Residue-level contacts at the interface:
Residue R878 in protein 2 interacts with residue V83 in protein 1 (closest heavy-atom distance 3.6 Å).
Residue E248 in protein 2 interacts with residue R125 in protein 1 (closest heavy-atom distance 4.1 Å).
Residue Q186 in protein 2 contacts residue R124 in protein 1 (closest heavy-atom distance 3.4 Å).
Residue E580 in protein 2 interacts with residue F189 in protein 1 (closest heavy-atom distance 3.9 Å).
Residue S226 in protein 2 contacts residue R125 in protein 1 (closest heavy-atom distance 3.3 Å).
Residue I1017 in protein 2 is in contact with residue M43 in protein 1 (closest heavy-atom distance 3.5 Å).
Residue F896 in protein 2 interacts with residue K68 in protein 1 (closest heavy-atom distance 2.8 Å).
Residue F896 in protein 2 is in contact with residue N67 in protein 1 (closest heavy-atom distance 3.3 Å).
Residue R247 in protein 2 interacts with residue R126 in protein 1 (closest heavy-atom distance 3.9 Å).
Residue R247 in protein 2 contacts residue S115 in protein 1 (closest heavy-atom distance 2.8 Å).
Residue N897 in protein 2 contacts residue N67 in protein 1 (closest heavy-atom distance 4.0 Å).
Residue M875 in protein 2 contacts residue L69 in protein 1 (closest heavy-atom distance 3.4 Å).
Residue R247 in protein 2 contacts residue L123 in protein 1 (closest heavy-atom distance 3.3 Å).
Residue R187 in protein 2 is in contact with residue R125 in protein 1 (closest heavy-atom distance 4.0 Å).
Residue K876 in protein 2 contacts residue N67 in protein 1 (closest heavy-atom distance 2.3 Å).
Residue E580 in protein 2 interacts with residue Y166 in protein 1 (closest heavy-atom distance 3.8 Å).
Residue G242 in protein 2 is in contact with residue H160 in protein 1 (closest heavy-atom distance 4.2 Å).
Residue K185 in protein 2 interacts with residue R124 in protein 1 (closest heavy-atom distance 3.8 Å).
Residue R878 in protein 2 contacts residue R184 in protein 1 (closest heavy-atom distance 3.0 Å).
Residue K876 in protein 2 contacts residue V66 in protein 1 (closest heavy-atom distance 4.1 Å).
Residue E248 in protein 2 is in contact with residue R124 in protein 1 (closest heavy-atom distance 2.6 Å).
Residue R247 in protein 2 contacts residue T161 in protein 1 (closest heavy-atom distance 4.2 Å).
Residue E893 in protein 2 contacts residue N67 in protein 1 (closest heavy-atom distance 4.1 Å).
Residue N1019 in protein 2 contacts residue M43 in protein 1 (closest heavy-atom distance 4.0 Å).
Residue R878 in protein 2 contacts residue G84 in protein 1 (closest heavy-atom distance 3.7 Å).
Residue R187 in protein 2 is in contact with residue R124 in protein 1 (closest heavy-atom distance 3.5 Å).
Residue E248 in protein 2 contacts residue L123 in protein 1 (closest heavy-atom distance 3.7 Å).
Residue G242 in protein 2 is in contact with residue R162 in protein 1 (closest heavy-atom distance 4.1 Å).
Residue G242 in protein 2 is in contact with residue Q149 in protein 1 (closest heavy-atom distance 3.7 Å).
Residue K185 in protein 2 interacts with residue R125 in protein 1 (closest heavy-atom distance 3.4 Å).
Residue S243 in protein 2 is in contact with residue Q149 in protein 1 (closest heavy-atom distance 3.7 Å).
Residue E184 in protein 2 interacts with residue R124 in protein 1 (closest heavy-atom distance 4.2 Å).
Residue R241 in protein 2 interacts with residue Q149 in protein 1 (closest heavy-atom distance 3.6 Å).
Residue E581 in protein 2 is in contact with residue S163 in protein 1 (closest heavy-atom distance 2.7 Å).
Residue R878 in protein 2 interacts with residue D85 in protein 1 (closest heavy-atom distance 4.0 Å).
Residue R241 in protein 2 is in contact with residue A150 in protein 1 (closest heavy-atom distance 3.6 Å).
Residue T224 in protein 2 is in contact with residue R125 in protein 1 (closest heavy-atom distance 4.0 Å).
Residue E580 in protein 2 interacts with residue K165 in protein 1 (closest heavy-atom distance 2.4 Å).
Residue N279 in protein 2 contacts residue G121 in protein 1 (closest heavy-atom distance 3.7 Å).
Residue R578 in protein 2 contacts residue G84 in protein 1 (closest heavy-atom distance 4.0 Å).
Residue R878 in protein 2 interacts with residue E82 in protein 1 (closest heavy-atom distance 3.3 Å).
Residue M895 in protein 2 interacts with residue M43 in protein 1 (closest heavy-atom distance 3.7 Å).
Residue E580 in protein 2 is in contact with residue T187 in protein 1 (closest heavy-atom distance 3.5 Å).
Residue V872 in protein 2 contacts residue R184 in protein 1 (closest heavy-atom distance 3.8 Å).
Residue V872 in protein 2 is in contact with residue Q185 in protein 1 (closest heavy-atom distance 4.0 Å).
Residue N279 in protein 2 interacts with residue L123 in protein 1 (closest heavy-atom distance 4.0 Å).
Residue E244 in protein 2 contacts residue S114 in protein 1 (closest heavy-atom distance 3.8 Å).
Residue R241 in protein 2 contacts residue V83 in protein 1 (closest heavy-atom distance 3.6 Å).
Residue Y240 in protein 2 contacts residue R162 in protein 1 (closest heavy-atom distance 2.6 Å).
Residue A250 in protein 2 is in contact with residue L123 in protein 1 (closest heavy-atom distance 3.8 Å).
Residue E248 in protein 2 contacts residue S114 in protein 1 (closest heavy-atom distance 4.1 Å).
Residue S870 in protein 2 contacts residue K186 in protein 1 (closest heavy-atom distance 2.9 Å).
Residue V249 in protein 2 is in contact with residue L123 in protein 1 (closest heavy-atom distance 3.1 Å).
Residue R247 in protein 2 is in contact with residue S114 in protein 1 (closest heavy-atom distance 3.1 Å).
Residue R247 in protein 2 is in contact with residue N117 in protein 1 (closest heavy-atom distance 3.6 Å).
Residue L239 in protein 2 is in contact with residue R162 in protein 1 (closest heavy-atom distance 3.1 Å).
Residue N901 in protein 2 contacts residue M43 in protein 1 (closest heavy-atom distance 2.9 Å).
Residue E248 in protein 2 is in contact with residue R126 in protein 1 (closest heavy-atom distance 4.0 Å).
Residue R247 in protein 2 interacts with residue H160 in protein 1 (closest heavy-atom distance 4.1 Å).
Residue N897 in protein 2 interacts with residue K68 in protein 1 (closest heavy-atom distance 3.1 Å).

Sequence of protein 1:
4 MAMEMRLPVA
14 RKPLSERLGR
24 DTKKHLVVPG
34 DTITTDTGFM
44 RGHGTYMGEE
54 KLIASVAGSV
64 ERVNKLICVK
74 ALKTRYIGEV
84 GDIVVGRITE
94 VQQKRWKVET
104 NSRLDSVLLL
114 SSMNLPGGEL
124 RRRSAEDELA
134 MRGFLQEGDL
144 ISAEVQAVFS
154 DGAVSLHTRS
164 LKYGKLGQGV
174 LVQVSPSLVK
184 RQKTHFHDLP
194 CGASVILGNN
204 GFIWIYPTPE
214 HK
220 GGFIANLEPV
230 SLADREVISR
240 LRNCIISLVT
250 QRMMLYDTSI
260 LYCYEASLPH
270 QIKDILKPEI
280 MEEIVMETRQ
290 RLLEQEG

Sequence of protein 2:
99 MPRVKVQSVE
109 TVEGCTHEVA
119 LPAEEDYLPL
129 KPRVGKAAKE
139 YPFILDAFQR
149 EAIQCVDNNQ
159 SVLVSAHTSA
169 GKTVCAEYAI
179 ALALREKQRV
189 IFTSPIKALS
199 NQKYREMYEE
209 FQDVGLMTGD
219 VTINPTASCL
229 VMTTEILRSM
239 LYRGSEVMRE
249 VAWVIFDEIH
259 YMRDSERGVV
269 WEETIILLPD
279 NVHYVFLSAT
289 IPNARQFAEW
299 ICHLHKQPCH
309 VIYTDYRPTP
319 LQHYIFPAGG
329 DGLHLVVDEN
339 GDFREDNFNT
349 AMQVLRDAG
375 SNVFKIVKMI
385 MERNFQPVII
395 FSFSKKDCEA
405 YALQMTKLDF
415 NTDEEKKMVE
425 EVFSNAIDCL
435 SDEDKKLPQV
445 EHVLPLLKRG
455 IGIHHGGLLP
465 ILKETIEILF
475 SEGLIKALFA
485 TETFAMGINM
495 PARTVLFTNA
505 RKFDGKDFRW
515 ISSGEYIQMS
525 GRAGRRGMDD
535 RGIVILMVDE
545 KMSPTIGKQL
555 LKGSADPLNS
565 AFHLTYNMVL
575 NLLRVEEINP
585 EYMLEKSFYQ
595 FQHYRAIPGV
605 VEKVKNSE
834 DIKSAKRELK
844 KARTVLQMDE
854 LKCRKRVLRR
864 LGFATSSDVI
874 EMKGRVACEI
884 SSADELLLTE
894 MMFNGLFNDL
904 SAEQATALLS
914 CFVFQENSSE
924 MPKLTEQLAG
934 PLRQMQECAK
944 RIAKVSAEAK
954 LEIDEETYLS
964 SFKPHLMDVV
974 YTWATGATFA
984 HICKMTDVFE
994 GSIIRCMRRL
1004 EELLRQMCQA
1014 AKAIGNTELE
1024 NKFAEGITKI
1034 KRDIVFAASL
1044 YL

The following describes two proteins that form a bound complex.